This data describes a binding interaction between two proteins.

Sequence of the second protein:
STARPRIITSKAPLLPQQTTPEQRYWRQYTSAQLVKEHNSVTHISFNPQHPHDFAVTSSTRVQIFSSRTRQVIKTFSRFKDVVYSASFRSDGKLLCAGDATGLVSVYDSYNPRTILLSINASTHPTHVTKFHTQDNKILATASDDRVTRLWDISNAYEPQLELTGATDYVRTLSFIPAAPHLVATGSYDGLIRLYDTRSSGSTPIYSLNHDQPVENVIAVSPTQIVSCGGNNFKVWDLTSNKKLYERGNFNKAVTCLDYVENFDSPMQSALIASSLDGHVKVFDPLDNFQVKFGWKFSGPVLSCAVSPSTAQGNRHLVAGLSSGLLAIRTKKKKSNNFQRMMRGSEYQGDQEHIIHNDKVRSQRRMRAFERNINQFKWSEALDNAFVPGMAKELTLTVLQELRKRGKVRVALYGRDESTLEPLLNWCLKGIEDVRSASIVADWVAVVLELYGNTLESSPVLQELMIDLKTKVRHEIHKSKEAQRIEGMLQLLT

Sequence of the first protein:
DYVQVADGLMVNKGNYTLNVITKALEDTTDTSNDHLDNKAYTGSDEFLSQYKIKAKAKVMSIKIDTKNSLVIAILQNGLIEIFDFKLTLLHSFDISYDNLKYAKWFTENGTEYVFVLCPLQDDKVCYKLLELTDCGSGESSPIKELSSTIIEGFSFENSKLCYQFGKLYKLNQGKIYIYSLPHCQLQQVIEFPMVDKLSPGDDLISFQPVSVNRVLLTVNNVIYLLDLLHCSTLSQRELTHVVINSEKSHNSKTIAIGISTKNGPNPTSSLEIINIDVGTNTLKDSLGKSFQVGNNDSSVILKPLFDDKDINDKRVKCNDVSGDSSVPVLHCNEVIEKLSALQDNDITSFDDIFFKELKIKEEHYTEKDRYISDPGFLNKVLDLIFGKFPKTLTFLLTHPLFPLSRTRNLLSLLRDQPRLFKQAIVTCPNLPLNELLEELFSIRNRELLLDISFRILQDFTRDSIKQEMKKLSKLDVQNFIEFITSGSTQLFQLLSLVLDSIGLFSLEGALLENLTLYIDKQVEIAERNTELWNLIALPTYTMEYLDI

Residue-level contacts at the interface:
Residue E670 in the first protein interacts with residue K499 in the second protein (closest heavy-atom distance 2.5 Å).
Residue L642 in the first protein is in contact with residue L510 in the second protein (closest heavy-atom distance 3.3 Å).
Residue R592 in the first protein contacts residue Q509 in the second protein (closest heavy-atom distance 5.0 Å).
Residue D643 in the first protein contacts residue L510 in the second protein (closest heavy-atom distance 3.6 Å).
Residue L647 in the first protein interacts with residue L511 in the second protein (closest heavy-atom distance 3.9 Å).
Residue G646 in the first protein is in contact with residue L510 in the second protein (closest heavy-atom distance 4.5 Å).
Residue D643 in the first protein contacts residue Q509 in the second protein (closest heavy-atom distance 3.5 Å).